The following describes two proteins that form a bound complex.

Sequence of protein 1:
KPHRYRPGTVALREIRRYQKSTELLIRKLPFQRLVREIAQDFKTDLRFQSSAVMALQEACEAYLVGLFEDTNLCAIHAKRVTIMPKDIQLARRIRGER

Sequence of protein 2:
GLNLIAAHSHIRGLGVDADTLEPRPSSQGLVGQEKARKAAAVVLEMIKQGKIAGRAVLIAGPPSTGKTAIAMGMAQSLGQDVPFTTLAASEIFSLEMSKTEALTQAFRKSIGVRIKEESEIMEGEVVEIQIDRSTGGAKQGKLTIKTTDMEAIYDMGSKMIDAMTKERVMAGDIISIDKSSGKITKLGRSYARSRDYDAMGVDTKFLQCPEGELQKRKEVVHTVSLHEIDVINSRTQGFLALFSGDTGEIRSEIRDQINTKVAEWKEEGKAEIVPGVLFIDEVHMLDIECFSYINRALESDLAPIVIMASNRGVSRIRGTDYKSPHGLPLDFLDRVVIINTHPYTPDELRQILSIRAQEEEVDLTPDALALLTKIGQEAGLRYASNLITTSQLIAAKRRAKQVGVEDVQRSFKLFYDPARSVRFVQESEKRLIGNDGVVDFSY

Interface contacts:
Residue R212 in protein 2 interacts with residue K79 in protein 1 (closest heavy-atom distance 4.3 Å).
Residue R212 in protein 2 interacts with residue F78 in protein 1 (closest heavy-atom distance 2.5 Å).